These two protein chains interact to form a complex.

Sequence of chain A:
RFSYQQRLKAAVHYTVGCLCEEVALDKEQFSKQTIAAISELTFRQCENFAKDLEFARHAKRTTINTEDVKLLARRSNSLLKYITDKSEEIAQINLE

Contacts between the two chains:
Residue V90 in chain B interacts with residue S95 in chain A (closest heavy-atom distance 3.4 Å).
Residue L21 in chain B is in contact with residue Y31 in chain A (closest heavy-atom distance 3.6 Å).
Residue H92 in chain B contacts residue S95 in chain A (closest heavy-atom distance 4.6 Å).
Residue L35 in chain B interacts with residue K50 in chain A (closest heavy-atom distance 3.9 Å).
Residue I41 in chain B interacts with residue Q51 in chain A (closest heavy-atom distance 3.9 Å).
Residue W19 in chain B contacts residue R24 in chain A (closest heavy-atom distance 4.0 Å).
Residue E25 in chain B contacts residue Y31 in chain A (closest heavy-atom distance 3.6 Å).
Residue Y33 in chain B interacts with residue H30 in chain A (closest heavy-atom distance 3.4 Å).
Residue Y33 in chain B is in contact with residue Y31 in chain A (closest heavy-atom distance 3.9 Å).
Residue D39 in chain B is in contact with residue K50 in chain A (closest heavy-atom distance 3.1 Å).
Residue I44 in chain B is in contact with residue Q51 in chain A (closest heavy-atom distance 2.9 Å).
Residue D91 in chain B interacts with residue S95 in chain A (closest heavy-atom distance 2.8 Å).
Residue Y33 in chain B contacts residue E38 in chain A (closest heavy-atom distance 4.7 Å).
Residue W29 in chain B contacts residue A27 in chain A (closest heavy-atom distance 3.6 Å).
Residue F26 in chain B contacts residue A27 in chain A (closest heavy-atom distance 4.8 Å).
Residue D39 in chain B interacts with residue Q51 in chain A (closest heavy-atom distance 4.7 Å).
Residue R34 in chain B is in contact with residue K50 in chain A (closest heavy-atom distance 2.8 Å).
Residue R95 in chain B contacts residue R94 in chain A (closest heavy-atom distance 3.6 Å).
Residue H92 in chain B interacts with residue N96 in chain A (closest heavy-atom distance 4.7 Å).
Residue W29 in chain B contacts residue Y31 in chain A (closest heavy-atom distance 3.9 Å).
Residue L35 in chain B is in contact with residue Q51 in chain A (closest heavy-atom distance 4.1 Å).
Residue Y33 in chain B is in contact with residue K50 in chain A (closest heavy-atom distance 3.5 Å).
Residue V90 in chain B interacts with residue L98 in chain A (closest heavy-atom distance 4.0 Å).
Residue Y33 in chain B interacts with residue I53 in chain A (closest heavy-atom distance 4.1 Å).
Residue Q89 in chain B interacts with residue S97 in chain A (closest heavy-atom distance 3.2 Å).
Residue R36 in chain B interacts with residue K50 in chain A (closest heavy-atom distance 4.3 Å).
Residue F26 in chain B is in contact with residue F19 in chain A (closest heavy-atom distance 4.1 Å).
Residue L28 in chain B is in contact with residue Y31 in chain A (closest heavy-atom distance 3.7 Å).
Residue F26 in chain B interacts with residue R18 in chain A (closest heavy-atom distance 4.0 Å).
Residue L46 in chain B contacts residue R62 in chain A (closest heavy-atom distance 3.7 Å).
Residue D91 in chain B is in contact with residue N96 in chain A (closest heavy-atom distance 4.4 Å).
Residue L32 in chain B interacts with residue K50 in chain A (closest heavy-atom distance 3.8 Å).
Residue I44 in chain B contacts residue E58 in chain A (closest heavy-atom distance 3.1 Å).
Residue S93 in chain B interacts with residue S95 in chain A (closest heavy-atom distance 4.6 Å).
Residue L72 in chain B interacts with residue A55 in chain A (closest heavy-atom distance 4.3 Å).
Residue H88 in chain B is in contact with residue K44 in chain A (closest heavy-atom distance 4.2 Å).
Residue L21 in chain B interacts with residue A27 in chain A (closest heavy-atom distance 3.5 Å).
Residue R34 in chain B is in contact with residue F19 in chain A (closest heavy-atom distance 3.9 Å).
Residue L46 in chain B is in contact with residue E58 in chain A (closest heavy-atom distance 3.5 Å).
Residue R34 in chain B is in contact with residue H30 in chain A (closest heavy-atom distance 4.3 Å).
Residue L21 in chain B interacts with residue A28 in chain A (closest heavy-atom distance 3.7 Å).
Residue I44 in chain B contacts residue A55 in chain A (closest heavy-atom distance 3.7 Å).
Residue L35 in chain B interacts with residue H30 in chain A (closest heavy-atom distance 4.8 Å).
Residue L46 in chain B is in contact with residue L59 in chain A (closest heavy-atom distance 3.4 Å).
Residue R97 in chain B contacts residue N96 in chain A (closest heavy-atom distance 4.9 Å).
Residue V90 in chain B is in contact with residue S97 in chain A (closest heavy-atom distance 4.0 Å).
Residue L35 in chain B is in contact with residue A54 in chain A (closest heavy-atom distance 3.5 Å).
Residue S93 in chain B contacts residue R94 in chain A (closest heavy-atom distance 3.3 Å).
Residue W29 in chain B interacts with residue H30 in chain A (closest heavy-atom distance 3.2 Å).
Residue Y33 in chain B contacts residue G34 in chain A (closest heavy-atom distance 3.2 Å).
Residue I44 in chain B is in contact with residue A54 in chain A (closest heavy-atom distance 3.8 Å).
Residue W19 in chain B contacts residue L25 in chain A (closest heavy-atom distance 3.8 Å).
Residue W19 in chain B is in contact with residue A28 in chain A (closest heavy-atom distance 4.1 Å).
Residue W29 in chain B contacts residue F19 in chain A (closest heavy-atom distance 4.0 Å).
Residue Y33 in chain B contacts residue C35 in chain A (closest heavy-atom distance 3.9 Å).
Residue F20 in chain B contacts residue R24 in chain A (closest heavy-atom distance 4.2 Å).
Residue W19 in chain B is in contact with residue Y21 in chain A (closest heavy-atom distance 3.7 Å).
Residue L72 in chain B interacts with residue L59 in chain A (closest heavy-atom distance 3.7 Å).
Residue D91 in chain B interacts with residue S97 in chain A (closest heavy-atom distance 2.9 Å).
Residue D94 in chain B contacts residue R94 in chain A (closest heavy-atom distance 4.3 Å).

Sequence of chain B:
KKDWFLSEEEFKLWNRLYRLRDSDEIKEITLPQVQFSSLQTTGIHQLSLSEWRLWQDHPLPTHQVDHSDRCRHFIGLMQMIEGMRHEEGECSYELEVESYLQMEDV